This data describes a binding interaction between two proteins.

Sequence of the first protein:
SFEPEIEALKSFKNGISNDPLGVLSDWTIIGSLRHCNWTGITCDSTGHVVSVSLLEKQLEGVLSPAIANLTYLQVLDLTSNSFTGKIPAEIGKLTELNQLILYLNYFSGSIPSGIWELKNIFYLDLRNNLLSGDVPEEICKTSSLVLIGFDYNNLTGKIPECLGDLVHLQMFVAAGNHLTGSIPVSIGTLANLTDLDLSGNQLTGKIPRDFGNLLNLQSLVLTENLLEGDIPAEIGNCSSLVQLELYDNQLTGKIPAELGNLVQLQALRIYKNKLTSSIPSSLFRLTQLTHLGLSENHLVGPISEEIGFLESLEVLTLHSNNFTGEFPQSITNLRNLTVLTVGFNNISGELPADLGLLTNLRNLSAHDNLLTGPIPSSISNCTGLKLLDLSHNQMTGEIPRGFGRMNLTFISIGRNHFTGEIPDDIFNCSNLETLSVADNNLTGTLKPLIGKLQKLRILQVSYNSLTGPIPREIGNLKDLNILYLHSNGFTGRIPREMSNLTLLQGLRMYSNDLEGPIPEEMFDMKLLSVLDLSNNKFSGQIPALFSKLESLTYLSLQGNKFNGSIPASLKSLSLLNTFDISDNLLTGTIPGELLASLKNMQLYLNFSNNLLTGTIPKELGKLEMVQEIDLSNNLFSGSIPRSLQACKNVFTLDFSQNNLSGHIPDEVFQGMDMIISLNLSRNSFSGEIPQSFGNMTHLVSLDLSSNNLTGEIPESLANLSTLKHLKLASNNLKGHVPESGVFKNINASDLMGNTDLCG

Sequence of the second protein:
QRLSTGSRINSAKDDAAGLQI

Residue-level contacts at the interface:
Residue Y248 in the first protein contacts residue K13 in the second protein (closest heavy-atom distance 3.3 Å).
Residue D390 in the first protein contacts residue L19 in the second protein (closest heavy-atom distance 4.0 Å).
Residue Q244 in the first protein contacts residue S11 in the second protein (closest heavy-atom distance 4.1 Å).
Residue D196 in the first protein interacts with residue G6 in the second protein (closest heavy-atom distance 4.0 Å).
Residue S220 in the first protein interacts with residue S7 in the second protein (closest heavy-atom distance 3.8 Å).
Residue Y272 in the first protein is in contact with residue K13 in the second protein (closest heavy-atom distance 3.4 Å).
Residue Y124 in the first protein contacts residue S4 in the second protein (closest heavy-atom distance 3.4 Å).
Residue H320 in the first protein contacts residue D15 in the second protein (closest heavy-atom distance 3.4 Å).
Residue H368 in the first protein is in contact with residue Q20 in the second protein (closest heavy-atom distance 3.4 Å).
Residue T318 in the first protein contacts residue D15 in the second protein (closest heavy-atom distance 3.1 Å).
Residue I149 in the first protein interacts with residue L3 in the second protein (closest heavy-atom distance 4.1 Å).
Residue Q461 in the first protein interacts with residue I21 in the second protein (closest heavy-atom distance 3.1 Å).
Residue R270 in the first protein contacts residue K13 in the second protein (closest heavy-atom distance 3.0 Å).
Residue G150 in the first protein contacts residue L3 in the second protein (closest heavy-atom distance 3.3 Å).
Residue S296 in the first protein contacts residue D15 in the second protein (closest heavy-atom distance 2.4 Å).
Residue D198 in the first protein interacts with residue S7 in the second protein (closest heavy-atom distance 4.3 Å).
Residue M172 in the first protein interacts with residue G6 in the second protein (closest heavy-atom distance 3.8 Å).
Residue H368 in the first protein interacts with residue G18 in the second protein (closest heavy-atom distance 3.9 Å).
Residue M172 in the first protein is in contact with residue L3 in the second protein (closest heavy-atom distance 3.2 Å).
Residue Q267 in the first protein is in contact with residue I9 in the second protein (closest heavy-atom distance 3.8 Å).
Residue Y124 in the first protein contacts residue R2 in the second protein (closest heavy-atom distance 4.3 Å).
Residue S366 in the first protein contacts residue G18 in the second protein (closest heavy-atom distance 4.2 Å).
Residue V174 in the first protein contacts residue L3 in the second protein (closest heavy-atom distance 3.9 Å).
Residue R270 in the first protein is in contact with residue I9 in the second protein (closest heavy-atom distance 4.0 Å).
Residue L148 in the first protein contacts residue L3 in the second protein (closest heavy-atom distance 3.9 Å).
Residue K273 in the first protein contacts residue D15 in the second protein (closest heavy-atom distance 3.8 Å).
Residue H292 in the first protein is in contact with residue D14 in the second protein (closest heavy-atom distance 2.9 Å).
Residue R128 in the first protein interacts with residue L3 in the second protein (closest heavy-atom distance 3.6 Å).
Residue R128 in the first protein contacts residue Q1 in the second protein (closest heavy-atom distance 2.7 Å).
Residue Y104 in the first protein contacts residue Q1 in the second protein (closest heavy-atom distance 3.5 Å).
Residue Q244 in the first protein contacts residue A12 in the second protein (closest heavy-atom distance 4.2 Å).
Residue Y272 in the first protein is in contact with residue D15 in the second protein (closest heavy-atom distance 3.4 Å).
Residue Q244 in the first protein contacts residue S7 in the second protein (closest heavy-atom distance 4.2 Å).
Residue Y124 in the first protein contacts residue L3 in the second protein (closest heavy-atom distance 3.2 Å).
Residue D196 in the first protein contacts residue S7 in the second protein (closest heavy-atom distance 3.1 Å).
Residue R270 in the first protein interacts with residue D14 in the second protein (closest heavy-atom distance 3.0 Å).
Residue H393 in the first protein is in contact with residue Q20 in the second protein (closest heavy-atom distance 3.4 Å).
Residue Q244 in the first protein is in contact with residue R8 in the second protein (closest heavy-atom distance 3.5 Å).
Residue Q244 in the first protein interacts with residue I9 in the second protein (closest heavy-atom distance 3.9 Å).
Residue Y272 in the first protein interacts with residue D14 in the second protein (closest heavy-atom distance 3.7 Å).
Residue D390 in the first protein is in contact with residue Q20 in the second protein (closest heavy-atom distance 3.0 Å).
Residue R128 in the first protein is in contact with residue R2 in the second protein (closest heavy-atom distance 3.8 Å).
Residue H393 in the first protein contacts residue I21 in the second protein (closest heavy-atom distance 4.2 Å).
Residue E246 in the first protein contacts residue A12 in the second protein (closest heavy-atom distance 3.8 Å).
Residue L388 in the first protein contacts residue L19 in the second protein (closest heavy-atom distance 3.6 Å).
Residue D369 in the first protein contacts residue Q20 in the second protein (closest heavy-atom distance 2.9 Å).
Residue L148 in the first protein is in contact with residue S4 in the second protein (closest heavy-atom distance 4.3 Å).
Residue T435 in the first protein interacts with residue I21 in the second protein (closest heavy-atom distance 4.3 Å).
Residue H320 in the first protein is in contact with residue A16 in the second protein (closest heavy-atom distance 3.6 Å).
Residue L125 in the first protein is in contact with residue L3 in the second protein (closest heavy-atom distance 3.8 Å).
Residue R270 in the first protein contacts residue A12 in the second protein (closest heavy-atom distance 3.7 Å).
Residue V316 in the first protein interacts with residue D14 in the second protein (closest heavy-atom distance 3.4 Å).
Residue T342 in the first protein is in contact with residue A17 in the second protein (closest heavy-atom distance 3.8 Å).
Residue Y248 in the first protein interacts with residue A12 in the second protein (closest heavy-atom distance 3.8 Å).
Residue H320 in the first protein is in contact with residue A17 in the second protein (closest heavy-atom distance 3.6 Å).
Residue D126 in the first protein contacts residue L3 in the second protein (closest heavy-atom distance 3.7 Å).
Residue E297 in the first protein interacts with residue D15 in the second protein (closest heavy-atom distance 3.3 Å).
Residue I459 in the first protein is in contact with residue I21 in the second protein (closest heavy-atom distance 4.1 Å).
Residue S392 in the first protein contacts residue Q20 in the second protein (closest heavy-atom distance 3.2 Å).
Residue S413 in the first protein interacts with residue Q20 in the second protein (closest heavy-atom distance 3.0 Å).